Sequence of the first protein:
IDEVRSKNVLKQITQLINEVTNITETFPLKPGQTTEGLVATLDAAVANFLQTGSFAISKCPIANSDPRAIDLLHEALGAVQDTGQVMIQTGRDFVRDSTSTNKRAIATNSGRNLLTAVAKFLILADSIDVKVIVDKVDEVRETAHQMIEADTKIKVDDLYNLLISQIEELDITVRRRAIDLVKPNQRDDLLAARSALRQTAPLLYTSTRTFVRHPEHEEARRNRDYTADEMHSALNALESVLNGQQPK

Contacts between the two chains:
Residue F43 in the first protein interacts with residue Y38 in the second protein (closest heavy-atom distance 3.6 Å).
Residue D145 in the first protein contacts residue I17 in the second protein (closest heavy-atom distance 3.2 Å).
Residue Q31 in the first protein interacts with residue Q26 in the second protein (closest heavy-atom distance 2.9 Å).
Residue V36 in the first protein contacts residue M33 in the second protein (closest heavy-atom distance 3.7 Å).
Residue V36 in the first protein is in contact with residue L36 in the second protein (closest heavy-atom distance 3.8 Å).
Residue T51 in the first protein contacts residue Y38 in the second protein (closest heavy-atom distance 3.5 Å).
Residue A123 in the first protein interacts with residue L36 in the second protein (closest heavy-atom distance 3.6 Å).
Residue N24 in the first protein interacts with residue Q22 in the second protein (closest heavy-atom distance 2.6 Å).
Residue S114 in the first protein is in contact with residue S41 in the second protein (closest heavy-atom distance 3.1 Å).
Residue Q28 in the first protein contacts residue T25 in the second protein (closest heavy-atom distance 3.8 Å).
Residue Q31 in the first protein contacts residue K29 in the second protein (closest heavy-atom distance 2.8 Å).
Residue T68 in the first protein interacts with residue M20 in the second protein (closest heavy-atom distance 3.8 Å).
Residue E35 in the first protein contacts residue M33 in the second protein (closest heavy-atom distance 3.3 Å).
Residue F43 in the first protein is in contact with residue T37 in the second protein (closest heavy-atom distance 2.8 Å).
Residue F65 in the first protein contacts residue M21 in the second protein (closest heavy-atom distance 3.4 Å).
Residue T124 in the first protein is in contact with residue L36 in the second protein (closest heavy-atom distance 3.6 Å).
Residue L58 in the first protein is in contact with residue S31 in the second protein (closest heavy-atom distance 3.5 Å).
Residue D145 in the first protein contacts residue V18 in the second protein (closest heavy-atom distance 3.2 Å).
Residue S114 in the first protein contacts residue G40 in the second protein (closest heavy-atom distance 3.3 Å).
Residue P44 in the first protein is in contact with residue E39 in the second protein (closest heavy-atom distance 3.5 Å).
Residue I39 in the first protein contacts residue M33 in the second protein (closest heavy-atom distance 3.8 Å).
Residue L138 in the first protein interacts with residue V18 in the second protein (closest heavy-atom distance 3.9 Å).
Residue T57 in the first protein contacts residue S31 in the second protein (closest heavy-atom distance 3.9 Å).
Residue T68 in the first protein contacts residue M21 in the second protein (closest heavy-atom distance 3.5 Å).
Residue L45 in the first protein contacts residue Y38 in the second protein (closest heavy-atom distance 3.6 Å).
Residue V134 in the first protein interacts with residue L28 in the second protein (closest heavy-atom distance 3.7 Å).
Residue V62 in the first protein contacts residue L28 in the second protein (closest heavy-atom distance 3.7 Å).
Residue T68 in the first protein interacts with residue P24 in the second protein (closest heavy-atom distance 3.4 Å).
Residue F65 in the first protein interacts with residue T25 in the second protein (closest heavy-atom distance 3.4 Å).
Residue A72 in the first protein is in contact with residue M20 in the second protein (closest heavy-atom distance 3.6 Å).
Residue G69 in the first protein is in contact with residue M21 in the second protein (closest heavy-atom distance 3.6 Å).
Residue F110 in the first protein is in contact with residue L35 in the second protein (closest heavy-atom distance 3.4 Å).
Residue S114 in the first protein contacts residue Y38 in the second protein (closest heavy-atom distance 3.7 Å).
Residue E35 in the first protein contacts residue K29 in the second protein (closest heavy-atom distance 2.8 Å).
Residue L130 in the first protein is in contact with residue V32 in the second protein (closest heavy-atom distance 3.8 Å).
Residue D145 in the first protein is in contact with residue S16 in the second protein (closest heavy-atom distance 3.5 Å).
Residue F43 in the first protein contacts residue E39 in the second protein (closest heavy-atom distance 2.9 Å).
Residue F110 in the first protein contacts residue Y38 in the second protein (closest heavy-atom distance 3.8 Å).
Residue Q28 in the first protein contacts residue Q22 in the second protein (closest heavy-atom distance 3.7 Å).
Residue T115 in the first protein interacts with residue S41 in the second protein (closest heavy-atom distance 3.6 Å).
Residue N24 in the first protein interacts with residue V18 in the second protein (closest heavy-atom distance 3.6 Å).
Residue D142 in the first protein is in contact with residue V18 in the second protein (closest heavy-atom distance 3.7 Å).
Residue R120 in the first protein interacts with residue Y38 in the second protein (closest heavy-atom distance 2.8 Å).
Residue T42 in the first protein interacts with residue T37 in the second protein (closest heavy-atom distance 3.2 Å).
Residue R120 in the first protein interacts with residue E39 in the second protein (closest heavy-atom distance 3.4 Å).
Residue A72 in the first protein is in contact with residue I17 in the second protein (closest heavy-atom distance 3.9 Å).
Residue V111 in the first protein contacts residue L35 in the second protein (closest heavy-atom distance 3.9 Å).
Residue L58 in the first protein interacts with residue V32 in the second protein (closest heavy-atom distance 3.6 Å).
Residue R120 in the first protein contacts residue L36 in the second protein (closest heavy-atom distance 3.1 Å).
Residue I39 in the first protein contacts residue L36 in the second protein (closest heavy-atom distance 3.6 Å).
Residue A141 in the first protein is in contact with residue I17 in the second protein (closest heavy-atom distance 3.8 Å).
Residue K46 in the first protein is in contact with residue D34 in the second protein (closest heavy-atom distance 3.6 Å).
Residue A61 in the first protein contacts residue S31 in the second protein (closest heavy-atom distance 3.5 Å).
Residue N64 in the first protein interacts with residue Q27 in the second protein (closest heavy-atom distance 3.8 Å).
Residue F65 in the first protein interacts with residue P24 in the second protein (closest heavy-atom distance 3.9 Å).
Residue V25 in the first protein contacts residue V18 in the second protein (closest heavy-atom distance 3.8 Å).
Residue T42 in the first protein contacts residue E39 in the second protein (closest heavy-atom distance 3.3 Å).
Residue L32 in the first protein interacts with residue K29 in the second protein (closest heavy-atom distance 3.8 Å).
Residue A61 in the first protein is in contact with residue L28 in the second protein (closest heavy-atom distance 3.9 Å).
Residue R192 in the first protein interacts with residue E19 in the second protein (closest heavy-atom distance 3.0 Å).

The following describes two proteins that form a bound complex.

Sequence of the second protein:
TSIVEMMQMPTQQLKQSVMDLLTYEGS